Sequence of the second protein:
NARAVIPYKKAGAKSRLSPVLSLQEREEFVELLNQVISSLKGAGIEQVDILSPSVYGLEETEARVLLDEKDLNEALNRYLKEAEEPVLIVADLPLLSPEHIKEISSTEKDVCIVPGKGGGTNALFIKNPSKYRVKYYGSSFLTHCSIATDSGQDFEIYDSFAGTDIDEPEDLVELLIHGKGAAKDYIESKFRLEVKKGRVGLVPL

Sequence of the first protein:
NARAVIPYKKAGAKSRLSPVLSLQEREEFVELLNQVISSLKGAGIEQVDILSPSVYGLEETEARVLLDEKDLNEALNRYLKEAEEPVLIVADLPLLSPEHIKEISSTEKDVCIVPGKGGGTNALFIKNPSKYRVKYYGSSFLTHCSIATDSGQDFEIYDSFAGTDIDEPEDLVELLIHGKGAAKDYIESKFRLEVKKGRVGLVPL

These two protein chains interact to form a complex.

Residue-level contacts at the interface:
Residue I183 in the second protein interacts with residue G124 in the first protein (closest heavy-atom distance 4.1 Å).
Residue K122 in the second protein interacts with residue E180 in the first protein (closest heavy-atom distance 3.4 Å).
Residue H184 in the second protein is in contact with residue P120 in the first protein (closest heavy-atom distance 3.6 Å).
Residue F166 in the second protein interacts with residue F166 in the first protein (closest heavy-atom distance 3.4 Å).
Residue V206 in the second protein is in contact with residue G143 in the first protein (closest heavy-atom distance 4.0 Å).
Residue V206 in the second protein is in contact with residue S144 in the first protein (closest heavy-atom distance 4.0 Å).
Residue L147 in the second protein interacts with residue I183 in the first protein (closest heavy-atom distance 3.6 Å).
Residue E176 in the second protein interacts with residue K122 in the first protein (closest heavy-atom distance 3.6 Å).
Residue G204 in the second protein interacts with residue G143 in the first protein (closest heavy-atom distance 3.0 Å).
Residue R18 in the second protein interacts with residue K203 in the first protein (closest heavy-atom distance 4.3 Å).
Residue D164 in the second protein interacts with residue D164 in the first protein (closest heavy-atom distance 3.3 Å).
Residue D164 in the second protein interacts with residue F166 in the first protein (closest heavy-atom distance 2.7 Å).
Residue F146 in the second protein interacts with residue H184 in the first protein (closest heavy-atom distance 3.5 Å).
Residue S165 in the second protein interacts with residue D164 in the first protein (closest heavy-atom distance 2.7 Å).
Residue G143 in the second protein contacts residue V201 in the first protein (closest heavy-atom distance 3.7 Å).
Residue I183 in the second protein interacts with residue L147 in the first protein (closest heavy-atom distance 3.7 Å).
Residue S144 in the second protein contacts residue V201 in the first protein (closest heavy-atom distance 3.8 Å).
Residue G143 in the second protein is in contact with residue V206 in the first protein (closest heavy-atom distance 3.5 Å).
Residue F166 in the second protein is in contact with residue P120 in the first protein (closest heavy-atom distance 3.8 Å).
Residue R205 in the second protein contacts residue D173 in the first protein (closest heavy-atom distance 2.4 Å).
Residue R18 in the second protein contacts residue R205 in the first protein (closest heavy-atom distance 3.2 Å).
Residue V201 in the second protein interacts with residue G143 in the first protein (closest heavy-atom distance 3.9 Å).
Residue D164 in the second protein interacts with residue S165 in the first protein (closest heavy-atom distance 2.9 Å).
Residue G123 in the second protein is in contact with residue V179 in the first protein (closest heavy-atom distance 4.2 Å).
Residue G121 in the second protein interacts with residue F166 in the first protein (closest heavy-atom distance 3.8 Å).
Residue R205 in the second protein contacts residue R18 in the first protein (closest heavy-atom distance 2.7 Å).
Residue H184 in the second protein interacts with residue F146 in the first protein (closest heavy-atom distance 3.7 Å).
Residue D173 in the second protein is in contact with residue R205 in the first protein (closest heavy-atom distance 3.2 Å).
Residue S165 in the second protein interacts with residue S165 in the first protein (closest heavy-atom distance 4.2 Å).
Residue S165 in the second protein interacts with residue F166 in the first protein (closest heavy-atom distance 3.6 Å).
Residue I183 in the second protein contacts residue F146 in the first protein (closest heavy-atom distance 4.0 Å).
Residue F166 in the second protein contacts residue S165 in the first protein (closest heavy-atom distance 3.6 Å).
Residue Y142 in the second protein is in contact with residue G204 in the first protein (closest heavy-atom distance 3.8 Å).
Residue F166 in the second protein is in contact with residue G121 in the first protein (closest heavy-atom distance 3.7 Å).
Residue V201 in the second protein is in contact with residue S144 in the first protein (closest heavy-atom distance 4.1 Å).
Residue E180 in the second protein is in contact with residue K122 in the first protein (closest heavy-atom distance 3.7 Å).
Residue F166 in the second protein is in contact with residue D164 in the first protein (closest heavy-atom distance 2.8 Å).
Residue S144 in the second protein is in contact with residue V206 in the first protein (closest heavy-atom distance 3.5 Å).
Residue S144 in the second protein contacts residue I183 in the first protein (closest heavy-atom distance 4.1 Å).
Residue F166 in the second protein is in contact with residue G169 in the first protein (closest heavy-atom distance 3.9 Å).
Residue I183 in the second protein is in contact with residue S144 in the first protein (closest heavy-atom distance 4.0 Å).
Residue G169 in the second protein interacts with residue F166 in the first protein (closest heavy-atom distance 4.0 Å).
Residue E176 in the second protein contacts residue E176 in the first protein (closest heavy-atom distance 3.2 Å).
Residue V179 in the second protein interacts with residue G123 in the first protein (closest heavy-atom distance 4.4 Å).
Residue P120 in the second protein interacts with residue H184 in the first protein (closest heavy-atom distance 3.8 Å).
Residue E176 in the second protein contacts residue E174 in the first protein (closest heavy-atom distance 3.8 Å).
Residue E180 in the second protein is in contact with residue G121 in the first protein (closest heavy-atom distance 4.3 Å).
Residue G124 in the second protein interacts with residue I183 in the first protein (closest heavy-atom distance 4.3 Å).
Residue F146 in the second protein is in contact with residue I183 in the first protein (closest heavy-atom distance 3.9 Å).
Residue E174 in the second protein contacts residue E176 in the first protein (closest heavy-atom distance 4.0 Å).
Residue G143 in the second protein interacts with residue G204 in the first protein (closest heavy-atom distance 2.7 Å).
Residue D164 in the second protein interacts with residue H105 in the first protein (closest heavy-atom distance 3.0 Å).
Residue H105 in the second protein contacts residue D164 in the first protein (closest heavy-atom distance 2.9 Å).
Residue E180 in the second protein contacts residue G123 in the first protein (closest heavy-atom distance 2.8 Å).
Residue V206 in the second protein interacts with residue G123 in the first protein (closest heavy-atom distance 3.1 Å).
Residue P120 in the second protein interacts with residue F166 in the first protein (closest heavy-atom distance 4.0 Å).
Residue G123 in the second protein interacts with residue E180 in the first protein (closest heavy-atom distance 2.9 Å).
Residue G123 in the second protein contacts residue V206 in the first protein (closest heavy-atom distance 3.3 Å).
Residue G204 in the second protein is in contact with residue Y142 in the first protein (closest heavy-atom distance 4.0 Å).
Residue G121 in the second protein is in contact with residue E180 in the first protein (closest heavy-atom distance 4.5 Å).